The following describes two proteins that form a bound complex.

Sequence of chain A:
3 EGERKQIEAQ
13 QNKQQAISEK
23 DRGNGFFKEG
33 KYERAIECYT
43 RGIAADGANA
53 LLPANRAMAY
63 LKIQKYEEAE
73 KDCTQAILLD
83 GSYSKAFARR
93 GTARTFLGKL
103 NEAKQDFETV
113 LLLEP

Sequence of chain B:
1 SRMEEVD

Interface contacts:
Residue Y41 in chain A is in contact with residue V6 in chain B (closest heavy-atom distance 4.1 Å).
Residue R91 in chain A contacts residue M3 in chain B (closest heavy-atom distance 3.0 Å).
Residue K87 in chain A interacts with residue D7 in chain B (closest heavy-atom distance 2.9 Å).
Residue L53 in chain A contacts residue D7 in chain B (closest heavy-atom distance 3.8 Å).
Residue F29 in chain A is in contact with residue E4 in chain B (closest heavy-atom distance 3.8 Å).
Residue K22 in chain A contacts residue D7 in chain B (closest heavy-atom distance 2.7 Å).
Residue N57 in chain A is in contact with residue V6 in chain B (closest heavy-atom distance 3.3 Å).
Residue M60 in chain A is in contact with residue E4 in chain B (closest heavy-atom distance 3.7 Å).
Residue K87 in chain A is in contact with residue M3 in chain B (closest heavy-atom distance 4.3 Å).
Residue M60 in chain A interacts with residue M3 in chain B (closest heavy-atom distance 3.4 Å).
Residue R91 in chain A contacts residue E5 in chain B (closest heavy-atom distance 3.1 Å).
Residue Y85 in chain A interacts with residue D7 in chain B (closest heavy-atom distance 2.9 Å).
Residue K87 in chain A is in contact with residue V6 in chain B (closest heavy-atom distance 4.5 Å).
Residue R91 in chain A is in contact with residue E4 in chain B (closest heavy-atom distance 4.7 Å).
Residue M60 in chain A contacts residue V6 in chain B (closest heavy-atom distance 4.5 Å).
Residue N57 in chain A interacts with residue D7 in chain B (closest heavy-atom distance 2.9 Å).
Residue F29 in chain A contacts residue V6 in chain B (closest heavy-atom distance 3.5 Å).
Residue N26 in chain A contacts residue V6 in chain B (closest heavy-atom distance 3.3 Å).
Residue K87 in chain A interacts with residue R2 in chain B (closest heavy-atom distance 3.4 Å).
Residue A90 in chain A contacts residue M3 in chain B (closest heavy-atom distance 3.7 Å).
Residue T94 in chain A contacts residue M3 in chain B (closest heavy-atom distance 3.8 Å).
Residue R91 in chain A is in contact with residue V6 in chain B (closest heavy-atom distance 4.2 Å).
Residue K64 in chain A interacts with residue E4 in chain B (closest heavy-atom distance 3.3 Å).
Residue K87 in chain A contacts residue E5 in chain B (closest heavy-atom distance 2.9 Å).
Residue N26 in chain A contacts residue D7 in chain B (closest heavy-atom distance 3.0 Å).